This data describes a binding interaction between two proteins.

Interface contacts:
Residue Q286 in the second protein is in contact with residue M12 in the first protein (closest heavy-atom distance 3.0 Å).
Residue F214 in the second protein interacts with residue A6 in the first protein (closest heavy-atom distance 4.3 Å).
Residue I285 in the second protein contacts residue P11 in the first protein (closest heavy-atom distance 4.0 Å).
Residue T215 in the second protein is in contact with residue L3 in the first protein (closest heavy-atom distance 3.6 Å).
Residue G187 in the second protein interacts with residue W9 in the first protein (closest heavy-atom distance 3.5 Å).
Residue G211 in the second protein is in contact with residue V8 in the first protein (closest heavy-atom distance 4.4 Å).
Residue G235 in the second protein is in contact with residue A6 in the first protein (closest heavy-atom distance 3.6 Å).
Residue G235 in the second protein interacts with residue K5 in the first protein (closest heavy-atom distance 4.8 Å).
Residue V216 in the second protein is in contact with residue S1 in the first protein (closest heavy-atom distance 2.9 Å).
Residue H202 in the second protein interacts with residue V4 in the first protein (closest heavy-atom distance 4.2 Å).
Residue A237 in the second protein is in contact with residue W9 in the first protein (closest heavy-atom distance 2.7 Å).
Residue E210 in the second protein interacts with residue W10 in the first protein (closest heavy-atom distance 3.4 Å).
Residue Q286 in the second protein contacts residue K13 in the first protein (closest heavy-atom distance 4.2 Å).
Residue F214 in the second protein contacts residue L3 in the first protein (closest heavy-atom distance 3.1 Å).
Residue V216 in the second protein is in contact with residue L3 in the first protein (closest heavy-atom distance 4.7 Å).
Residue L238 in the second protein interacts with residue P11 in the first protein (closest heavy-atom distance 4.0 Å).
Residue R283 in the second protein interacts with residue D14 in the first protein (closest heavy-atom distance 3.4 Å).
Residue L269 in the second protein contacts residue W10 in the first protein (closest heavy-atom distance 4.2 Å).
Residue F214 in the second protein interacts with residue G2 in the first protein (closest heavy-atom distance 4.0 Å).
Residue L238 in the second protein interacts with residue W9 in the first protein (closest heavy-atom distance 3.8 Å).
Residue I284 in the second protein interacts with residue M12 in the first protein (closest heavy-atom distance 4.5 Å).
Residue I285 in the second protein contacts residue M12 in the first protein (closest heavy-atom distance 3.4 Å).
Residue M275 in the second protein contacts residue K13 in the first protein (closest heavy-atom distance 4.0 Å).
Residue P239 in the second protein is in contact with residue V8 in the first protein (closest heavy-atom distance 3.5 Å).
Residue L238 in the second protein interacts with residue V8 in the first protein (closest heavy-atom distance 4.0 Å).
Residue Q286 in the second protein is in contact with residue P11 in the first protein (closest heavy-atom distance 2.8 Å).
Residue E212 in the second protein contacts residue P7 in the first protein (closest heavy-atom distance 3.8 Å).
Residue M236 in the second protein is in contact with residue W9 in the first protein (closest heavy-atom distance 3.8 Å).
Residue F214 in the second protein interacts with residue V4 in the first protein (closest heavy-atom distance 2.7 Å).
Residue G235 in the second protein contacts residue P7 in the first protein (closest heavy-atom distance 3.7 Å).
Residue I284 in the second protein is in contact with residue W9 in the first protein (closest heavy-atom distance 3.7 Å).
Residue T215 in the second protein contacts residue G2 in the first protein (closest heavy-atom distance 3.3 Å).
Residue L269 in the second protein interacts with residue P11 in the first protein (closest heavy-atom distance 4.0 Å).
Residue P239 in the second protein is in contact with residue W9 in the first protein (closest heavy-atom distance 3.3 Å).
Residue E212 in the second protein contacts residue K5 in the first protein (closest heavy-atom distance 3.0 Å).
Residue A237 in the second protein interacts with residue V8 in the first protein (closest heavy-atom distance 3.4 Å).
Residue P239 in the second protein is in contact with residue P11 in the first protein (closest heavy-atom distance 3.7 Å).
Residue E212 in the second protein is in contact with residue V4 in the first protein (closest heavy-atom distance 3.4 Å).
Residue V216 in the second protein interacts with residue G2 in the first protein (closest heavy-atom distance 2.8 Å).
Residue A237 in the second protein interacts with residue P7 in the first protein (closest heavy-atom distance 2.9 Å).
Residue M236 in the second protein is in contact with residue P7 in the first protein (closest heavy-atom distance 3.4 Å).
Residue E212 in the second protein contacts residue A6 in the first protein (closest heavy-atom distance 2.8 Å).
Residue E210 in the second protein is in contact with residue V8 in the first protein (closest heavy-atom distance 4.1 Å).
Residue V230 in the second protein is in contact with residue V4 in the first protein (closest heavy-atom distance 4.5 Å).
Residue L277 in the second protein contacts residue P11 in the first protein (closest heavy-atom distance 4.0 Å).
Residue V216 in the second protein is in contact with residue V4 in the first protein (closest heavy-atom distance 3.6 Å).
Residue I284 in the second protein interacts with residue P11 in the first protein (closest heavy-atom distance 4.2 Å).
Residue R217 in the second protein contacts residue S1 in the first protein (closest heavy-atom distance 4.1 Å).
Residue A237 in the second protein is in contact with residue A6 in the first protein (closest heavy-atom distance 3.8 Å).
Residue M236 in the second protein contacts residue A6 in the first protein (closest heavy-atom distance 4.8 Å).
Residue E213 in the second protein is in contact with residue V4 in the first protein (closest heavy-atom distance 3.2 Å).
Residue K228 in the second protein contacts residue V8 in the first protein (closest heavy-atom distance 3.3 Å).
Residue E213 in the second protein contacts residue K5 in the first protein (closest heavy-atom distance 3.4 Å).
Residue I285 in the second protein interacts with residue D14 in the first protein (closest heavy-atom distance 3.8 Å).
Residue I285 in the second protein contacts residue K13 in the first protein (closest heavy-atom distance 4.3 Å).
Residue P239 in the second protein is in contact with residue W10 in the first protein (closest heavy-atom distance 3.4 Å).
Residue N188 in the second protein is in contact with residue W9 in the first protein (closest heavy-atom distance 3.0 Å).
Residue F189 in the second protein interacts with residue W9 in the first protein (closest heavy-atom distance 3.5 Å).
Residue V230 in the second protein is in contact with residue A6 in the first protein (closest heavy-atom distance 3.7 Å).
Residue D218 in the second protein interacts with residue S1 in the first protein (closest heavy-atom distance 2.7 Å).

Sequence of the second protein:
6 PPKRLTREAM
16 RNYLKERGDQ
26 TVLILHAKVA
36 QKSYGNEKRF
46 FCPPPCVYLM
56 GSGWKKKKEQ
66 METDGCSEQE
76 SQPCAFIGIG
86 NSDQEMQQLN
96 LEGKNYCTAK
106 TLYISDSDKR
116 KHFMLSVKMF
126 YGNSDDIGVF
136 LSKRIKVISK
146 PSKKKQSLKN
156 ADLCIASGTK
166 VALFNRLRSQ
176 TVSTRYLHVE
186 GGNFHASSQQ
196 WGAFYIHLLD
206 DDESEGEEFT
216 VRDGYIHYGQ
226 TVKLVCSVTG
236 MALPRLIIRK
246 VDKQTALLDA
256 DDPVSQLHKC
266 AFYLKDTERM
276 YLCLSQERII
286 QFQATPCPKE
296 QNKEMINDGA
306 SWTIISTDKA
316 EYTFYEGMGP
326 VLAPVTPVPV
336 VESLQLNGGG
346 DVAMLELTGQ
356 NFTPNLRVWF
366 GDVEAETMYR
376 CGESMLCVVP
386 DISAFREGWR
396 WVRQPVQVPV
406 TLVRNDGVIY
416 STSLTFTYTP

Sequence of the first protein:
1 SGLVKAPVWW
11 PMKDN